Interface contacts:
Residue K10 in chain B is in contact with residue T19 in chain A (closest heavy-atom distance 2.9 Å).
Residue T5 in chain B interacts with residue L10 in chain A (closest heavy-atom distance 2.9 Å).
Residue C58 in chain B is in contact with residue S54 in chain A (closest heavy-atom distance 3.1 Å).
Residue H23 in chain B interacts with residue I34 in chain A (closest heavy-atom distance 3.6 Å).
Residue L93 in chain B contacts residue I31 in chain A (closest heavy-atom distance 3.5 Å).
Residue Q16 in chain B contacts residue R26 in chain A (closest heavy-atom distance 3.0 Å).
Residue W79 in chain B is in contact with residue A43 in chain A (closest heavy-atom distance 3.4 Å).
Residue A6 in chain B interacts with residue E7 in chain A (closest heavy-atom distance 3.3 Å).
Residue Q17 in chain B contacts residue F25 in chain A (closest heavy-atom distance 3.6 Å).
Residue T5 in chain B is in contact with residue D9 in chain A (closest heavy-atom distance 3.5 Å).
Residue M55 in chain B is in contact with residue Y52 in chain A (closest heavy-atom distance 3.4 Å).
Residue Q28 in chain B interacts with residue Y52 in chain A (closest heavy-atom distance 3.4 Å).
Residue K12 in chain B interacts with residue R26 in chain A (closest heavy-atom distance 3.6 Å).
Residue H25 in chain B contacts residue T47 in chain A (closest heavy-atom distance 3.3 Å).
Residue I75 in chain B interacts with residue L17 in chain A (closest heavy-atom distance 3.6 Å).
Residue S97 in chain B interacts with residue P40 in chain A (closest heavy-atom distance 3.4 Å).
Residue H68 in chain B interacts with residue P21 in chain A (closest heavy-atom distance 3.4 Å).
Residue A96 in chain B interacts with residue N37 in chain A (closest heavy-atom distance 3.5 Å).
Residue A1 in chain B contacts residue E7 in chain A (closest heavy-atom distance 3.4 Å).
Residue L20 in chain B contacts residue V29 in chain A (closest heavy-atom distance 3.4 Å).
Residue K80 in chain B contacts residue G44 in chain A (closest heavy-atom distance 3.0 Å).
Residue H44 in chain B is in contact with residue S28 in chain A (closest heavy-atom distance 3.5 Å).
Residue R11 in chain B is in contact with residue E7 in chain A (closest heavy-atom distance 2.8 Å).
Residue T56 in chain B is in contact with residue Y52 in chain A (closest heavy-atom distance 3.4 Å).
Residue T5 in chain B interacts with residue R15 in chain A (closest heavy-atom distance 3.5 Å).
Residue S97 in chain B interacts with residue G38 in chain A (closest heavy-atom distance 3.5 Å).
Residue S71 in chain B contacts residue M22 in chain A (closest heavy-atom distance 3.2 Å).
Residue K80 in chain B contacts residue T47 in chain A (closest heavy-atom distance 2.9 Å).
Residue K80 in chain B interacts with residue V48 in chain A (closest heavy-atom distance 2.8 Å).
Residue P88 in chain B is in contact with residue D9 in chain A (closest heavy-atom distance 3.2 Å).
Residue H25 in chain B is in contact with residue Y52 in chain A (closest heavy-atom distance 3.2 Å).
Residue T56 in chain B is in contact with residue V51 in chain A (closest heavy-atom distance 3.2 Å).
Residue A6 in chain B is in contact with residue P8 in chain A (closest heavy-atom distance 3.5 Å).
Residue Q17 in chain B contacts residue M22 in chain A (closest heavy-atom distance 3.5 Å).
Residue A96 in chain B is in contact with residue I31 in chain A (closest heavy-atom distance 3.5 Å).
Residue V19 in chain B is in contact with residue I31 in chain A (closest heavy-atom distance 3.5 Å).
Residue E9 in chain B interacts with residue R26 in chain A (closest heavy-atom distance 2.8 Å).
Residue Q74 in chain B interacts with residue D13 in chain A (closest heavy-atom distance 3.0 Å).
Residue K10 in chain B contacts residue L17 in chain A (closest heavy-atom distance 2.8 Å).
Residue H78 in chain B is in contact with residue P11 in chain A (closest heavy-atom distance 3.3 Å).
Residue Q16 in chain B contacts residue F25 in chain A (closest heavy-atom distance 3.4 Å).
Residue L20 in chain B is in contact with residue F25 in chain A (closest heavy-atom distance 3.3 Å).
Residue L13 in chain B interacts with residue M22 in chain A (closest heavy-atom distance 3.3 Å).
Residue K99 in chain B is in contact with residue D39 in chain A (closest heavy-atom distance 2.8 Å).
Residue K99 in chain B interacts with residue G38 in chain A (closest heavy-atom distance 2.8 Å).
Residue W79 in chain B contacts residue T47 in chain A (closest heavy-atom distance 3.3 Å).
Residue K10 in chain B is in contact with residue R15 in chain A (closest heavy-atom distance 3.6 Å).
Residue P88 in chain B contacts residue P8 in chain A (closest heavy-atom distance 3.5 Å).
Residue R84 in chain B contacts residue D9 in chain A (closest heavy-atom distance 2.8 Å).
Residue H44 in chain B contacts residue I24 in chain A (closest heavy-atom distance 3.2 Å).
Residue P8 in chain B interacts with residue E7 in chain A (closest heavy-atom distance 3.5 Å).
Residue S97 in chain B is in contact with residue D39 in chain A (closest heavy-atom distance 3.4 Å).
Residue H78 in chain B contacts residue D13 in chain A (closest heavy-atom distance 2.8 Å).
Residue P88 in chain B interacts with residue L10 in chain A (closest heavy-atom distance 3.6 Å).
Residue V19 in chain B contacts residue I34 in chain A (closest heavy-atom distance 3.4 Å).
Residue Q74 in chain B contacts residue L17 in chain A (closest heavy-atom distance 3.6 Å).
Residue A96 in chain B interacts with residue M35 in chain A (closest heavy-atom distance 3.5 Å).
Residue H68 in chain B contacts residue F25 in chain A (closest heavy-atom distance 3.6 Å).
Residue M48 in chain B contacts residue F25 in chain A (closest heavy-atom distance 3.4 Å).
Residue R73 in chain B interacts with residue V53 in chain A (closest heavy-atom distance 2.9 Å).

Sequence of chain B:
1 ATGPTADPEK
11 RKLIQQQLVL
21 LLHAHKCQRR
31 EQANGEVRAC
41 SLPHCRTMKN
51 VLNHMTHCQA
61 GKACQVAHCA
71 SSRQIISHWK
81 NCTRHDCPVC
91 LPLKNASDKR

The following describes two proteins that form a bound complex.

Sequence of chain A:
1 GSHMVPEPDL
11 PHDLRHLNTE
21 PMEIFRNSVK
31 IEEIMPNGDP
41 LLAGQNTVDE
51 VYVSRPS